Contacts between the two chains:
Residue K59 in the second protein contacts residue M106 in the first protein (closest heavy-atom distance 3.6 Å).
Residue I62 in the second protein contacts residue M107 in the first protein (closest heavy-atom distance 4.7 Å).
Residue K59 in the second protein is in contact with residue M107 in the first protein (closest heavy-atom distance 3.9 Å).

Sequence of the first protein:
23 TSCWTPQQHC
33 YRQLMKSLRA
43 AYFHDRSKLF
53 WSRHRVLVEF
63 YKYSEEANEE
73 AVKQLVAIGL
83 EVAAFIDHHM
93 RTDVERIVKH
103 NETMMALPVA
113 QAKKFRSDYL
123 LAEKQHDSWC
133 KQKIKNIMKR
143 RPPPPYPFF

These two protein chains interact to form a complex.

Sequence of the second protein:
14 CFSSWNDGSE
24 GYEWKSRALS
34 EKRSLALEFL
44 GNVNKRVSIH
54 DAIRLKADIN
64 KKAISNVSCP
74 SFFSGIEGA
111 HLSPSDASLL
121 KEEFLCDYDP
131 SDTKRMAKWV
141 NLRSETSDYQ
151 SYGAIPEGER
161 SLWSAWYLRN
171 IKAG